Sequence of protein 2:
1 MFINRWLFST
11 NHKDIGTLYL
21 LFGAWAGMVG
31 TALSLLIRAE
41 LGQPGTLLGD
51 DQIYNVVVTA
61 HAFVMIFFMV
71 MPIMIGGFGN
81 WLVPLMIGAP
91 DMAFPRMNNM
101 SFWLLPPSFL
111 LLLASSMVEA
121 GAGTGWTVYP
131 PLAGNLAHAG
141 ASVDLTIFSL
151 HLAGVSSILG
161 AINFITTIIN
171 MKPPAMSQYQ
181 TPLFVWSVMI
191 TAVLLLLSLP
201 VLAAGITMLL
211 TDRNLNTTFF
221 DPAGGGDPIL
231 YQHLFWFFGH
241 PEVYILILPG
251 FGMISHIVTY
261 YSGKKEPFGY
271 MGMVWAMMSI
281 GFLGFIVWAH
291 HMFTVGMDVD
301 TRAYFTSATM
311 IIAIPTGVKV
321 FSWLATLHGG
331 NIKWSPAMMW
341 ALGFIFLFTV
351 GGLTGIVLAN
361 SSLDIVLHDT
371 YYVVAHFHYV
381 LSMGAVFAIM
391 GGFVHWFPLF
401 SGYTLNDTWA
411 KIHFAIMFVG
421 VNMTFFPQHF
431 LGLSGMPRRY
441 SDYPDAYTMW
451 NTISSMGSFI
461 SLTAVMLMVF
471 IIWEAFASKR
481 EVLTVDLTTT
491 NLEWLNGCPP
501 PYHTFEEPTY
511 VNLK

Sequence of protein 1:
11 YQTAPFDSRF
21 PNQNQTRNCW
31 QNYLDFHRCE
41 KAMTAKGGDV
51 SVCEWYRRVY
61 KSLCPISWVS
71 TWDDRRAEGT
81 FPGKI

The following describes two proteins that form a bound complex.

Interface contacts:
Residue G296 in protein 2 contacts residue Q23 in protein 1 (closest heavy-atom distance 3.4 Å).
Residue M297 in protein 2 is in contact with residue Q23 in protein 1 (closest heavy-atom distance 4.3 Å).
Residue F293 in protein 2 is in contact with residue Q23 in protein 1 (closest heavy-atom distance 4.6 Å).
Residue V299 in protein 2 contacts residue N22 in protein 1 (closest heavy-atom distance 4.6 Å).
Residue T294 in protein 2 interacts with residue Q23 in protein 1 (closest heavy-atom distance 5.0 Å).
Residue G296 in protein 2 interacts with residue N24 in protein 1 (closest heavy-atom distance 4.2 Å).
Residue V295 in protein 2 is in contact with residue Q23 in protein 1 (closest heavy-atom distance 4.9 Å).
Residue D298 in protein 2 interacts with residue N22 in protein 1 (closest heavy-atom distance 3.5 Å).
Residue R302 in protein 2 interacts with residue Q23 in protein 1 (closest heavy-atom distance 3.9 Å).